Sequence of protein 2:
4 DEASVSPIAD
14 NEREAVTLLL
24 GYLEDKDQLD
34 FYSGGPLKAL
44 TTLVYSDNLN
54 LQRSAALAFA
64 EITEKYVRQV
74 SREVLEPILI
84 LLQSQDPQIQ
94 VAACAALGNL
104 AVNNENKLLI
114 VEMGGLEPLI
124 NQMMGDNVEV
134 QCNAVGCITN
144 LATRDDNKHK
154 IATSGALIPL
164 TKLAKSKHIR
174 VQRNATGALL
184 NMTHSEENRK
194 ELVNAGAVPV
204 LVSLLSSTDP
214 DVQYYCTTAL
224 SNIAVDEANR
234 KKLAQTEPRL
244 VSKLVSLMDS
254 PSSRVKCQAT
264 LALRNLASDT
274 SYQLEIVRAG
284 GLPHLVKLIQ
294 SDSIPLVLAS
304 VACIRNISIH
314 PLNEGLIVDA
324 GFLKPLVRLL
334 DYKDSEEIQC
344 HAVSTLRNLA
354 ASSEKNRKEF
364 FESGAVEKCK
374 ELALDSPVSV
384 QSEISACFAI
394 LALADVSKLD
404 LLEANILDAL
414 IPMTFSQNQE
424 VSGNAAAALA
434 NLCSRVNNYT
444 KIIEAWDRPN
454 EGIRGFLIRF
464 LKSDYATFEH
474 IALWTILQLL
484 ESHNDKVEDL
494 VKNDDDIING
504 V

Sequence of protein 1:
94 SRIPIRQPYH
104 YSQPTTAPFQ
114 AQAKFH

This data describes a binding interaction between two proteins.

Residue-level contacts at the interface:
Residue I312 in protein 2 interacts with residue Y104 in protein 1 (closest heavy-atom distance 3.6 Å).
Residue R350 in protein 2 is in contact with residue R99 in protein 1 (closest heavy-atom distance 3.6 Å).
Residue Q261 in protein 2 is in contact with residue A110 in protein 1 (closest heavy-atom distance 3.4 Å).
Residue N268 in protein 2 is in contact with residue T108 in protein 1 (closest heavy-atom distance 3.3 Å).
Residue Y218 in protein 2 interacts with residue F112 in protein 1 (closest heavy-atom distance 3.6 Å).
Residue N225 in protein 2 is in contact with residue T109 in protein 1 (closest heavy-atom distance 3.5 Å).
Residue I312 in protein 2 contacts residue R99 in protein 1 (closest heavy-atom distance 3.5 Å).
Residue Y217 in protein 2 interacts with residue F112 in protein 1 (closest heavy-atom distance 3.6 Å).
Residue I393 in protein 2 is in contact with residue P97 in protein 1 (closest heavy-atom distance 3.6 Å).
Residue N136 in protein 2 is in contact with residue H119 in protein 1 (closest heavy-atom distance 3.5 Å).
Residue R350 in protein 2 interacts with residue H103 in protein 1 (closest heavy-atom distance 3.6 Å).
Residue L396 in protein 2 interacts with residue R95 in protein 1 (closest heavy-atom distance 3.5 Å).
Residue R233 in protein 2 is in contact with residue P107 in protein 1 (closest heavy-atom distance 3.6 Å).
Residue N184 in protein 2 contacts residue A114 in protein 1 (closest heavy-atom distance 2.9 Å).
Residue S271 in protein 2 contacts residue Y104 in protein 1 (closest heavy-atom distance 3.6 Å).
Residue N143 in protein 2 interacts with residue Q115 in protein 1 (closest heavy-atom distance 3.9 Å).
Residue H187 in protein 2 is in contact with residue F112 in protein 1 (closest heavy-atom distance 3.1 Å).
Residue T146 in protein 2 interacts with residue Q113 in protein 1 (closest heavy-atom distance 2.8 Å).
Residue R308 in protein 2 is in contact with residue S105 in protein 1 (closest heavy-atom distance 3.9 Å).
Residue N136 in protein 2 interacts with residue F118 in protein 1 (closest heavy-atom distance 3.3 Å).
Residue I393 in protein 2 contacts residue I96 in protein 1 (closest heavy-atom distance 3.6 Å).
Residue R350 in protein 2 is in contact with residue I98 in protein 1 (closest heavy-atom distance 3.4 Å).
Residue T186 in protein 2 interacts with residue T109 in protein 1 (closest heavy-atom distance 3.8 Å).
Residue S271 in protein 2 is in contact with residue P107 in protein 1 (closest heavy-atom distance 3.0 Å).
Residue R267 in protein 2 contacts residue T108 in protein 1 (closest heavy-atom distance 3.3 Å).
Residue N184 in protein 2 interacts with residue Q113 in protein 1 (closest heavy-atom distance 3.5 Å).
Residue N102 in protein 2 interacts with residue F118 in protein 1 (closest heavy-atom distance 3.7 Å).
Residue N177 in protein 2 contacts residue A116 in protein 1 (closest heavy-atom distance 3.4 Å).
Residue V228 in protein 2 interacts with residue P107 in protein 1 (closest heavy-atom distance 3.9 Å).
Residue G139 in protein 2 interacts with residue A116 in protein 1 (closest heavy-atom distance 3.2 Å).
Residue R173 in protein 2 interacts with residue F118 in protein 1 (closest heavy-atom distance 2.7 Å).
Residue A389 in protein 2 interacts with residue P97 in protein 1 (closest heavy-atom distance 3.6 Å).
Residue A392 in protein 2 interacts with residue P97 in protein 1 (closest heavy-atom distance 3.8 Å).
Residue L183 in protein 2 is in contact with residue F112 in protein 1 (closest heavy-atom distance 3.5 Å).
Residue N427 in protein 2 is in contact with residue P97 in protein 1 (closest heavy-atom distance 3.4 Å).
Residue E386 in protein 2 interacts with residue H103 in protein 1 (closest heavy-atom distance 2.8 Å).
Residue N268 in protein 2 is in contact with residue P107 in protein 1 (closest heavy-atom distance 3.4 Å).
Residue R308 in protein 2 interacts with residue H103 in protein 1 (closest heavy-atom distance 3.3 Å).
Residue V228 in protein 2 is in contact with residue T109 in protein 1 (closest heavy-atom distance 3.8 Å).
Residue T221 in protein 2 interacts with residue A110 in protein 1 (closest heavy-atom distance 3.7 Å).
Residue N309 in protein 2 contacts residue Y104 in protein 1 (closest heavy-atom distance 3.5 Å).
Residue R350 in protein 2 is in contact with residue P97 in protein 1 (closest heavy-atom distance 3.9 Å).
Residue R267 in protein 2 is in contact with residue S105 in protein 1 (closest heavy-atom distance 3.1 Å).
Residue L396 in protein 2 is in contact with residue I96 in protein 1 (closest heavy-atom distance 3.6 Å).
Residue H344 in protein 2 contacts residue S105 in protein 1 (closest heavy-atom distance 3.7 Å).
Residue A305 in protein 2 interacts with residue S105 in protein 1 (closest heavy-atom distance 3.4 Å).
Residue N225 in protein 2 contacts residue A110 in protein 1 (closest heavy-atom distance 2.7 Å).
Residue R192 in protein 2 contacts residue T109 in protein 1 (closest heavy-atom distance 3.5 Å).
Residue N309 in protein 2 is in contact with residue S105 in protein 1 (closest heavy-atom distance 2.7 Å).
Residue G180 in protein 2 interacts with residue A114 in protein 1 (closest heavy-atom distance 3.5 Å).
Residue R173 in protein 2 interacts with residue H119 in protein 1 (closest heavy-atom distance 3.6 Å).
Residue H187 in protein 2 is in contact with residue Q113 in protein 1 (closest heavy-atom distance 3.4 Å).
Residue N177 in protein 2 is in contact with residue K117 in protein 1 (closest heavy-atom distance 3.1 Å).
Residue T146 in protein 2 interacts with residue A114 in protein 1 (closest heavy-atom distance 3.9 Å).
Residue G139 in protein 2 interacts with residue F118 in protein 1 (closest heavy-atom distance 3.9 Å).
Residue C135 in protein 2 interacts with residue K117 in protein 1 (closest heavy-atom distance 3.9 Å).
Residue N143 in protein 2 is in contact with residue A116 in protein 1 (closest heavy-atom distance 3.0 Å).
Residue G101 in protein 2 is in contact with residue F118 in protein 1 (closest heavy-atom distance 3.5 Å).
Residue R308 in protein 2 interacts with residue Y104 in protein 1 (closest heavy-atom distance 3.8 Å).
Residue V228 in protein 2 contacts residue T108 in protein 1 (closest heavy-atom distance 3.3 Å).